Sequence of the first protein:
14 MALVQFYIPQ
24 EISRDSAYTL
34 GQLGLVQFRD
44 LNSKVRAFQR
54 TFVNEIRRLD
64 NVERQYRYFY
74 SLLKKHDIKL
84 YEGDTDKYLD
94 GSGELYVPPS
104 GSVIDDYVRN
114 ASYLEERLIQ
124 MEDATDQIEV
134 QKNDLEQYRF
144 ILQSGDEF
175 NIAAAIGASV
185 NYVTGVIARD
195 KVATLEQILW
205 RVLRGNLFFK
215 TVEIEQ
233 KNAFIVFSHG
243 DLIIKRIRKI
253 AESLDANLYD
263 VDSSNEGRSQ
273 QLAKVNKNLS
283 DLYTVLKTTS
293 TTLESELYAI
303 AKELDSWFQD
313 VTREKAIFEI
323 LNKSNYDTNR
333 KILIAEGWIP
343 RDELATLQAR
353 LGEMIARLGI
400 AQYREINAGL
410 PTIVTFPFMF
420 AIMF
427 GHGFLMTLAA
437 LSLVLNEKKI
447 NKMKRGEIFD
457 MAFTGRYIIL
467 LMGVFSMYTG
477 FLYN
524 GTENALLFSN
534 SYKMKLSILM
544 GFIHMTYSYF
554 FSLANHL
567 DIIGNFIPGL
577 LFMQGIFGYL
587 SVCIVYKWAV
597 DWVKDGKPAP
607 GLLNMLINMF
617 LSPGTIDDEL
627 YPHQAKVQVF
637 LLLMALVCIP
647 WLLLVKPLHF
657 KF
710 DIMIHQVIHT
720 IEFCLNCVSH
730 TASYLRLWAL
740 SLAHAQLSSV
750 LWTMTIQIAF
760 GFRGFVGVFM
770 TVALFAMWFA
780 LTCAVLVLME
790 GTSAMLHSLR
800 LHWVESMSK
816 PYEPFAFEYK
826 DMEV

The following describes two proteins that form a bound complex.

Contacts between the two chains:
Residue A731 in the first protein contacts residue L141 in the second protein (closest heavy-atom distance 4.6 Å).

Sequence of the second protein:
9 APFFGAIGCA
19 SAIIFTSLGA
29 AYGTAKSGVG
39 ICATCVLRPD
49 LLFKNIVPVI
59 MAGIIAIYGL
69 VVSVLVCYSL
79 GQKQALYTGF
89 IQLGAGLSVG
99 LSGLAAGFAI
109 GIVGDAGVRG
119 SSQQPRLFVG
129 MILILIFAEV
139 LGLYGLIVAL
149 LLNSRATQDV